Sequence of the first protein:
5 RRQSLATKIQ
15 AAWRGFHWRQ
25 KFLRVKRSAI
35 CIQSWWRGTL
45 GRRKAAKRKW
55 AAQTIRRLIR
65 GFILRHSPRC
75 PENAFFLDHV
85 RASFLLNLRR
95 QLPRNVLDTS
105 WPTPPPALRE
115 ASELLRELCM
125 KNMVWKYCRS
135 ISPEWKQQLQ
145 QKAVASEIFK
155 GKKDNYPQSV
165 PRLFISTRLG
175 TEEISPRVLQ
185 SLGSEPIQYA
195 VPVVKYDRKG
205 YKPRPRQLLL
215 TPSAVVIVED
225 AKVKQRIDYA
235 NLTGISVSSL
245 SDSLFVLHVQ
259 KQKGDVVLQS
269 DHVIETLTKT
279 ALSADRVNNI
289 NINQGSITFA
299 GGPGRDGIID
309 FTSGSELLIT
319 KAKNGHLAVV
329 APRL

Sequence of the second protein:
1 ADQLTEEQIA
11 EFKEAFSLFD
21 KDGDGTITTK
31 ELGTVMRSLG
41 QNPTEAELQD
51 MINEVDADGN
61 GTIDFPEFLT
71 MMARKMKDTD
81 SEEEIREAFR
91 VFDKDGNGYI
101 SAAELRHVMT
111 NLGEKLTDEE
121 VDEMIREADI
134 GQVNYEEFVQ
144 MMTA

Contacts between the two chains:
Residue L101 in the first protein contacts residue E11 in the second protein (closest heavy-atom distance 3.7 Å).
Residue L89 in the first protein contacts residue M72 in the second protein (closest heavy-atom distance 3.7 Å).
Residue A55 in the first protein contacts residue V91 in the second protein (closest heavy-atom distance 3.5 Å).
Residue I59 in the first protein contacts residue F89 in the second protein (closest heavy-atom distance 3.6 Å).
Residue N126 in the first protein contacts residue I63 in the second protein (closest heavy-atom distance 2.9 Å).
Residue N99 in the first protein interacts with residue E11 in the second protein (closest heavy-atom distance 3.7 Å).
Residue A55 in the first protein contacts residue A88 in the second protein (closest heavy-atom distance 3.6 Å).
Residue L89 in the first protein interacts with residue L69 in the second protein (closest heavy-atom distance 3.6 Å).
Residue H83 in the first protein contacts residue E82 in the second protein (closest heavy-atom distance 2.6 Å).
Residue C132 in the first protein is in contact with residue F16 in the second protein (closest heavy-atom distance 3.7 Å).
Residue A55 in the first protein interacts with residue F92 in the second protein (closest heavy-atom distance 3.6 Å).
Residue A115 in the first protein interacts with residue L39 in the second protein (closest heavy-atom distance 3.6 Å).
Residue P165 in the first protein is in contact with residue L4 in the second protein (closest heavy-atom distance 3.6 Å).
Residue S150 in the first protein interacts with residue E6 in the second protein (closest heavy-atom distance 3.5 Å).
Residue A56 in the first protein is in contact with residue L112 in the second protein (closest heavy-atom distance 3.6 Å).
Residue F79 in the first protein is in contact with residue I85 in the second protein (closest heavy-atom distance 3.6 Å).
Residue R85 in the first protein contacts residue L39 in the second protein (closest heavy-atom distance 2.8 Å).
Residue D82 in the first protein interacts with residue D78 in the second protein (closest heavy-atom distance 3.4 Å).
Residue V164 in the first protein contacts residue L4 in the second protein (closest heavy-atom distance 3.5 Å).
Residue V128 in the first protein interacts with residue A15 in the second protein (closest heavy-atom distance 3.4 Å).
Residue W129 in the first protein is in contact with residue F19 in the second protein (closest heavy-atom distance 3.5 Å).
Residue F66 in the first protein contacts residue M145 in the second protein (closest heavy-atom distance 3.2 Å).
Residue F66 in the first protein interacts with residue V121 in the second protein (closest heavy-atom distance 3.5 Å).
Residue P110 in the first protein contacts residue A147 in the second protein (closest heavy-atom distance 3.6 Å).
Residue V100 in the first protein contacts residue E14 in the second protein (closest heavy-atom distance 3.6 Å).
Residue A86 in the first protein contacts residue E82 in the second protein (closest heavy-atom distance 3.6 Å).
Residue R85 in the first protein contacts residue M76 in the second protein (closest heavy-atom distance 3.6 Å).
Residue R93 in the first protein is in contact with residue L69 in the second protein (closest heavy-atom distance 3.4 Å).
Residue C132 in the first protein contacts residue A15 in the second protein (closest heavy-atom distance 3.6 Å).
Residue V84 in the first protein interacts with residue T146 in the second protein (closest heavy-atom distance 3.5 Å).
Residue P165 in the first protein interacts with residue Q3 in the second protein (closest heavy-atom distance 3.7 Å).
Residue W129 in the first protein is in contact with residue G25 in the second protein (closest heavy-atom distance 3.1 Å).
Residue Y131 in the first protein contacts residue F12 in the second protein (closest heavy-atom distance 3.1 Å).
Residue A115 in the first protein is in contact with residue S38 in the second protein (closest heavy-atom distance 3.0 Å).
Residue W139 in the first protein contacts residue L4 in the second protein (closest heavy-atom distance 3.7 Å).
Residue L143 in the first protein interacts with residue F12 in the second protein (closest heavy-atom distance 3.5 Å).
Residue Y131 in the first protein contacts residue E11 in the second protein (closest heavy-atom distance 3.6 Å).
Residue C132 in the first protein contacts residue F19 in the second protein (closest heavy-atom distance 3.6 Å).
Residue L122 in the first protein interacts with residue I27 in the second protein (closest heavy-atom distance 3.6 Å).
Residue L112 in the first protein interacts with residue L39 in the second protein (closest heavy-atom distance 3.7 Å).
Residue D82 in the first protein is in contact with residue M76 in the second protein (closest heavy-atom distance 3.2 Å).
Residue L96 in the first protein interacts with residue F65 in the second protein (closest heavy-atom distance 3.6 Å).
Residue C123 in the first protein interacts with residue F65 in the second protein (closest heavy-atom distance 3.5 Å).
Residue Y160 in the first protein contacts residue E6 in the second protein (closest heavy-atom distance 2.7 Å).
Residue K154 in the first protein is in contact with residue E6 in the second protein (closest heavy-atom distance 3.6 Å).
Residue H83 in the first protein contacts residue V142 in the second protein (closest heavy-atom distance 3.2 Å).
Residue L119 in the first protein is in contact with residue V35 in the second protein (closest heavy-atom distance 3.6 Å).
Residue F80 in the first protein contacts residue M145 in the second protein (closest heavy-atom distance 3.5 Å).
Residue R69 in the first protein is in contact with residue E120 in the second protein (closest heavy-atom distance 2.6 Å).
Residue N126 in the first protein contacts residue T62 in the second protein (closest heavy-atom distance 3.3 Å).
Residue F66 in the first protein contacts residue M124 in the second protein (closest heavy-atom distance 3.6 Å).
Residue V128 in the first protein interacts with residue F19 in the second protein (closest heavy-atom distance 3.5 Å).
Residue H83 in the first protein is in contact with residue T146 in the second protein (closest heavy-atom distance 3.2 Å).
Residue S87 in the first protein is in contact with residue E82 in the second protein (closest heavy-atom distance 2.9 Å).
Residue V128 in the first protein is in contact with residue L18 in the second protein (closest heavy-atom distance 3.7 Å).
Residue T58 in the first protein contacts residue A88 in the second protein (closest heavy-atom distance 3.1 Å).
Residue A56 in the first protein contacts residue F92 in the second protein (closest heavy-atom distance 3.6 Å).
Residue W129 in the first protein contacts residue G23 in the second protein (closest heavy-atom distance 3.0 Å).
Residue Y131 in the first protein is in contact with residue A15 in the second protein (closest heavy-atom distance 3.5 Å).
Residue W129 in the first protein interacts with residue I27 in the second protein (closest heavy-atom distance 3.5 Å).

These two protein chains interact to form a complex.